This data describes a binding interaction between two proteins.

Sequence of protein 2:
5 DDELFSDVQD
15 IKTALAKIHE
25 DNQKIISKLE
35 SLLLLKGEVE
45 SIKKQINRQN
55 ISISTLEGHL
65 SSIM

Residue-level contacts at the interface:
Residue S35 in protein 2 interacts with residue K40 in protein 1 (closest heavy-atom distance 2.6 Å).
Residue R52 in protein 2 interacts with residue N54 in protein 1 (closest heavy-atom distance 3.8 Å).
Residue I22 in protein 2 contacts residue L19 in protein 1 (closest heavy-atom distance 3.3 Å).
Residue S56 in protein 2 contacts residue I57 in protein 1 (closest heavy-atom distance 3.7 Å).
Residue I22 in protein 2 contacts residue N26 in protein 1 (closest heavy-atom distance 4.1 Å).
Residue S56 in protein 2 contacts residue N54 in protein 1 (closest heavy-atom distance 4.0 Å).
Residue S45 in protein 2 interacts with residue K47 in protein 1 (closest heavy-atom distance 3.8 Å).
Residue L39 in protein 2 is in contact with residue V43 in protein 1 (closest heavy-atom distance 3.9 Å).
Residue Q53 in protein 2 is in contact with residue I57 in protein 1 (closest heavy-atom distance 3.6 Å).
Residue E24 in protein 2 contacts residue H23 in protein 1 (closest heavy-atom distance 3.8 Å).
Residue Q49 in protein 2 interacts with residue I50 in protein 1 (closest heavy-atom distance 3.7 Å).
Residue I22 in protein 2 contacts residue I22 in protein 1 (closest heavy-atom distance 3.9 Å).
Residue L60 in protein 2 is in contact with residue L64 in protein 1 (closest heavy-atom distance 3.4 Å).
Residue D11 in protein 2 interacts with residue Q13 in protein 1 (closest heavy-atom distance 3.0 Å).
Residue A18 in protein 2 interacts with residue L19 in protein 1 (closest heavy-atom distance 4.0 Å).
Residue L39 in protein 2 contacts residue K40 in protein 1 (closest heavy-atom distance 4.0 Å).
Residue Q49 in protein 2 interacts with residue N54 in protein 1 (closest heavy-atom distance 3.2 Å).
Residue L36 in protein 2 interacts with residue L37 in protein 1 (closest heavy-atom distance 3.6 Å).
Residue I46 in protein 2 contacts residue K47 in protein 1 (closest heavy-atom distance 4.0 Å).
Residue I15 in protein 2 is in contact with residue L19 in protein 1 (closest heavy-atom distance 3.9 Å).
Residue Q53 in protein 2 contacts residue Q53 in protein 1 (closest heavy-atom distance 3.9 Å).
Residue L33 in protein 2 is in contact with residue L33 in protein 1 (closest heavy-atom distance 3.7 Å).
Residue I15 in protein 2 interacts with residue I15 in protein 1 (closest heavy-atom distance 3.3 Å).
Residue Q49 in protein 2 is in contact with residue N51 in protein 1 (closest heavy-atom distance 3.3 Å).
Residue Q53 in protein 2 contacts residue N54 in protein 1 (closest heavy-atom distance 3.5 Å).
Residue L60 in protein 2 is in contact with residue L60 in protein 1 (closest heavy-atom distance 4.2 Å).
Residue L38 in protein 2 contacts residue K40 in protein 1 (closest heavy-atom distance 3.4 Å).
Residue D25 in protein 2 interacts with residue N26 in protein 1 (closest heavy-atom distance 3.1 Å).
Residue I29 in protein 2 is in contact with residue I29 in protein 1 (closest heavy-atom distance 4.0 Å).
Residue I15 in protein 2 is in contact with residue K16 in protein 1 (closest heavy-atom distance 3.3 Å).
Residue I67 in protein 2 contacts residue I67 in protein 1 (closest heavy-atom distance 3.7 Å).
Residue D11 in protein 2 contacts residue K16 in protein 1 (closest heavy-atom distance 2.9 Å).
Residue K32 in protein 2 is in contact with residue L33 in protein 1 (closest heavy-atom distance 4.1 Å).
Residue E7 in protein 2 contacts residue F9 in protein 1 (closest heavy-atom distance 3.2 Å).
Residue I46 in protein 2 contacts residue V43 in protein 1 (closest heavy-atom distance 3.8 Å).
Residue I15 in protein 2 is in contact with residue V12 in protein 1 (closest heavy-atom distance 4.0 Å).
Residue H63 in protein 2 is in contact with residue E61 in protein 1 (closest heavy-atom distance 2.9 Å).
Residue D25 in protein 2 interacts with residue H23 in protein 1 (closest heavy-atom distance 2.7 Å).
Residue K32 in protein 2 is in contact with residue I30 in protein 1 (closest heavy-atom distance 3.6 Å).
Residue L64 in protein 2 is in contact with residue L64 in protein 1 (closest heavy-atom distance 3.6 Å).
Residue K32 in protein 2 contacts residue E34 in protein 1 (closest heavy-atom distance 2.2 Å).
Residue L19 in protein 2 is in contact with residue L19 in protein 1 (closest heavy-atom distance 3.8 Å).
Residue I29 in protein 2 is in contact with residue I30 in protein 1 (closest heavy-atom distance 3.6 Å).
Residue D11 in protein 2 interacts with residue V12 in protein 1 (closest heavy-atom distance 3.8 Å).
Residue D25 in protein 2 is in contact with residue Q27 in protein 1 (closest heavy-atom distance 3.2 Å).
Residue I46 in protein 2 is in contact with residue I46 in protein 1 (closest heavy-atom distance 3.9 Å).
Residue D11 in protein 2 interacts with residue F9 in protein 1 (closest heavy-atom distance 4.2 Å).
Residue E42 in protein 2 interacts with residue V43 in protein 1 (closest heavy-atom distance 3.9 Å).
Residue L36 in protein 2 is in contact with residue L36 in protein 1 (closest heavy-atom distance 3.5 Å).
Residue E42 in protein 2 interacts with residue K47 in protein 1 (closest heavy-atom distance 2.6 Å).
Residue I22 in protein 2 interacts with residue H23 in protein 1 (closest heavy-atom distance 3.9 Å).
Residue K32 in protein 2 contacts residue L37 in protein 1 (closest heavy-atom distance 3.9 Å).
Residue E42 in protein 2 contacts residue E44 in protein 1 (closest heavy-atom distance 3.9 Å).
Residue D14 in protein 2 interacts with residue K16 in protein 1 (closest heavy-atom distance 3.2 Å).
Residue K28 in protein 2 is in contact with residue I30 in protein 1 (closest heavy-atom distance 4.1 Å).
Residue S35 in protein 2 contacts residue L37 in protein 1 (closest heavy-atom distance 3.4 Å).
Residue K21 in protein 2 interacts with residue H23 in protein 1 (closest heavy-atom distance 3.8 Å).
Residue D25 in protein 2 interacts with residue I30 in protein 1 (closest heavy-atom distance 4.1 Å).
Residue Q49 in protein 2 contacts residue K47 in protein 1 (closest heavy-atom distance 3.0 Å).
Residue I29 in protein 2 interacts with residue L33 in protein 1 (closest heavy-atom distance 3.5 Å).

Sequence of protein 1:
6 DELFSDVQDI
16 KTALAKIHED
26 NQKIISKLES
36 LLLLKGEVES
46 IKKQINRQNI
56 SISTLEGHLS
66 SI